Sequence of protein 1:
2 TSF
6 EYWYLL

Residue-level contacts at the interface:
Residue F50 in protein 2 is in contact with residue S3 in protein 1 (closest heavy-atom distance 3.4 Å).
Residue Y51 in protein 2 contacts residue S3 in protein 1 (closest heavy-atom distance 3.5 Å).
Residue F50 in protein 2 is in contact with residue Y9 in protein 1 (closest heavy-atom distance 3.5 Å).
Residue Y51 in protein 2 interacts with residue T2 in protein 1 (closest heavy-atom distance 3.6 Å).
Residue Q54 in protein 2 is in contact with residue S3 in protein 1 (closest heavy-atom distance 3.6 Å).
Residue F50 in protein 2 interacts with residue E6 in protein 1 (closest heavy-atom distance 3.5 Å).
Residue E47 in protein 2 interacts with residue E6 in protein 1 (closest heavy-atom distance 4.2 Å).
Residue K46 in protein 2 contacts residue Y9 in protein 1 (closest heavy-atom distance 3.2 Å).
Residue Q54 in protein 2 interacts with residue F4 in protein 1 (closest heavy-atom distance 3.1 Å).

This data describes a binding interaction between two proteins.

Sequence of protein 2:
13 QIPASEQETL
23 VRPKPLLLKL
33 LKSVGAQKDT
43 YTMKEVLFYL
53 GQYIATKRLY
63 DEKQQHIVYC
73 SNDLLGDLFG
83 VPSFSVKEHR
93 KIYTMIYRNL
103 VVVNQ